Sequence of protein 2:
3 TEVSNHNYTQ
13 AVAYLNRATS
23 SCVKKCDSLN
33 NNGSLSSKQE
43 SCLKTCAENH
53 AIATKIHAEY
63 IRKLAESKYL

This data describes a binding interaction between two proteins.

Sequence of protein 1:
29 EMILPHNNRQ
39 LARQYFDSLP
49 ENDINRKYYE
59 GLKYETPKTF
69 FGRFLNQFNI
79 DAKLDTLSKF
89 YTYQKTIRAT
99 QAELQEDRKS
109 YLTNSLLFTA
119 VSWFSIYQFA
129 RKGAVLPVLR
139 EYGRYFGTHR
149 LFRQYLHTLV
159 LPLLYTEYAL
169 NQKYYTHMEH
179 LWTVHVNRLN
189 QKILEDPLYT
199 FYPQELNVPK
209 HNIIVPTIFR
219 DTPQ

Interface contacts:
Residue V213 in protein 1 contacts residue K65 in protein 2 (closest heavy-atom distance 4.2 Å).
Residue R218 in protein 1 is in contact with residue I54 in protein 2 (closest heavy-atom distance 4.4 Å).
Residue I211 in protein 1 interacts with residue Y62 in protein 2 (closest heavy-atom distance 3.5 Å).
Residue I211 in protein 1 is in contact with residue S69 in protein 2 (closest heavy-atom distance 3.3 Å).
Residue I216 in protein 1 interacts with residue I54 in protein 2 (closest heavy-atom distance 4.0 Å).
Residue V213 in protein 1 contacts residue E61 in protein 2 (closest heavy-atom distance 3.8 Å).
Residue I211 in protein 1 contacts residue L66 in protein 2 (closest heavy-atom distance 3.6 Å).
Residue I211 in protein 1 is in contact with residue K65 in protein 2 (closest heavy-atom distance 3.9 Å).
Residue P214 in protein 1 contacts residue K65 in protein 2 (closest heavy-atom distance 3.7 Å).
Residue I216 in protein 1 interacts with residue K57 in protein 2 (closest heavy-atom distance 3.7 Å).
Residue I216 in protein 1 contacts residue I58 in protein 2 (closest heavy-atom distance 3.7 Å).
Residue V213 in protein 1 contacts residue Y62 in protein 2 (closest heavy-atom distance 3.7 Å).
Residue N210 in protein 1 is in contact with residue S69 in protein 2 (closest heavy-atom distance 4.5 Å).
Residue P214 in protein 1 is in contact with residue I58 in protein 2 (closest heavy-atom distance 4.6 Å).
Residue V213 in protein 1 is in contact with residue I58 in protein 2 (closest heavy-atom distance 4.5 Å).
Residue I212 in protein 1 is in contact with residue K65 in protein 2 (closest heavy-atom distance 3.5 Å).